Sequence of the second protein:
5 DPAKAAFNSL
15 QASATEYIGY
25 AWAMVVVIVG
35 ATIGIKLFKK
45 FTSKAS

Residue-level contacts at the interface:
Residue F11 in the first protein contacts residue F42 in the second protein (closest heavy-atom distance 3.5 Å).
Residue L14 in the first protein interacts with residue T46 in the second protein (closest heavy-atom distance 3.6 Å).
Residue A7 in the first protein is in contact with residue F42 in the second protein (closest heavy-atom distance 4.9 Å).
Residue F11 in the first protein is in contact with residue F45 in the second protein (closest heavy-atom distance 4.3 Å).
Residue L14 in the first protein contacts residue F42 in the second protein (closest heavy-atom distance 4.4 Å).
Residue A10 in the first protein contacts residue F42 in the second protein (closest heavy-atom distance 3.6 Å).
Residue F11 in the first protein interacts with residue T46 in the second protein (closest heavy-atom distance 3.9 Å).

These two protein chains interact to form a complex.

Sequence of the first protein:
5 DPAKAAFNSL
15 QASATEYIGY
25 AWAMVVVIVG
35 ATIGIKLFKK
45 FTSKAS